Sequence of the second protein:
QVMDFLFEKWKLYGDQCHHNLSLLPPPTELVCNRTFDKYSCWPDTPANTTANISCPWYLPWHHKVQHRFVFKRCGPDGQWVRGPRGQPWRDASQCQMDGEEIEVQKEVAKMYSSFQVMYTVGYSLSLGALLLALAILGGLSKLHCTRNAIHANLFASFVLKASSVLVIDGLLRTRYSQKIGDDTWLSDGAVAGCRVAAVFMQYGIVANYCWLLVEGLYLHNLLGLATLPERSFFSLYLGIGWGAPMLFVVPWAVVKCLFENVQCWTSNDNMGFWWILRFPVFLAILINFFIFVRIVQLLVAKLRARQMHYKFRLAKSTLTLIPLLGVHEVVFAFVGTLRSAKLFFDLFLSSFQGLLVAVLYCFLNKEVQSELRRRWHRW

These two protein chains interact to form a complex.

Sequence of the first protein:
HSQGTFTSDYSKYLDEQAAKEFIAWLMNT

Residue-level contacts at the interface:
Residue N272 in the second protein contacts residue K12 in the first protein (closest heavy-atom distance 3.3 Å).
Residue L6 in the second protein interacts with residue F22 in the first protein (closest heavy-atom distance 3.6 Å).
Residue W278 in the second protein contacts residue G4 in the first protein (closest heavy-atom distance 3.7 Å).
Residue Q1 in the second protein contacts residue D15 in the first protein (closest heavy-atom distance 3.5 Å).
Residue Y112 in the second protein contacts residue Y13 in the first protein (closest heavy-atom distance 3.9 Å).
Residue T270 in the second protein is in contact with residue S11 in the first protein (closest heavy-atom distance 3.1 Å).
Residue Y176 in the second protein contacts residue D15 in the first protein (closest heavy-atom distance 2.8 Å).
Residue A92 in the second protein contacts residue M27 in the first protein (closest heavy-atom distance 3.9 Å).
Residue N272 in the second protein interacts with residue S8 in the first protein (closest heavy-atom distance 3.1 Å).
Residue Q267 in the second protein interacts with residue D15 in the first protein (closest heavy-atom distance 3.9 Å).
Residue V2 in the second protein contacts residue A19 in the first protein (closest heavy-atom distance 3.8 Å).
Residue L360 in the second protein contacts residue F6 in the first protein (closest heavy-atom distance 3.9 Å).
Residue Y176 in the second protein interacts with residue A18 in the first protein (closest heavy-atom distance 4.1 Å).
Residue L360 in the second protein contacts residue Q3 in the first protein (closest heavy-atom distance 4.2 Å).
Residue G86 in the second protein contacts residue N28 in the first protein (closest heavy-atom distance 3.2 Å).
Residue T270 in the second protein contacts residue S8 in the first protein (closest heavy-atom distance 3.8 Å).
Residue R85 in the second protein contacts residue N28 in the first protein (closest heavy-atom distance 3.3 Å).
Residue Y112 in the second protein is in contact with residue Y10 in the first protein (closest heavy-atom distance 4.0 Å).
Residue Y123 in the second protein is in contact with residue Q3 in the first protein (closest heavy-atom distance 4.2 Å).
Residue W10 in the second protein contacts residue F22 in the first protein (closest heavy-atom distance 4.0 Å).
Residue Q1 in the second protein is in contact with residue K12 in the first protein (closest heavy-atom distance 3.4 Å).
Residue Q116 in the second protein interacts with residue Y10 in the first protein (closest heavy-atom distance 3.4 Å).
Residue M3 in the second protein contacts residue D15 in the first protein (closest heavy-atom distance 4.1 Å).
Residue L6 in the second protein contacts residue A19 in the first protein (closest heavy-atom distance 4.0 Å).
Residue M3 in the second protein is in contact with residue A18 in the first protein (closest heavy-atom distance 3.5 Å).
Residue W278 in the second protein is in contact with residue T5 in the first protein (closest heavy-atom distance 4.2 Å).
Residue D37 in the second protein interacts with residue T29 in the first protein (closest heavy-atom distance 3.5 Å).
Residue M3 in the second protein is in contact with residue A19 in the first protein (closest heavy-atom distance 3.4 Å).
Residue Y213 in the second protein interacts with residue H1 in the first protein (closest heavy-atom distance 4.1 Å).
Residue W89 in the second protein is in contact with residue M27 in the first protein (closest heavy-atom distance 3.5 Å).
Residue S271 in the second protein interacts with residue S8 in the first protein (closest heavy-atom distance 4.0 Å).
Residue D182 in the second protein interacts with residue W25 in the first protein (closest heavy-atom distance 3.3 Å).
Residue L6 in the second protein contacts residue I23 in the first protein (closest heavy-atom distance 3.7 Å).
Residue R173 in the second protein contacts residue Y10 in the first protein (closest heavy-atom distance 3.1 Å).
Residue M3 in the second protein contacts residue F22 in the first protein (closest heavy-atom distance 3.8 Å).
Residue G181 in the second protein contacts residue W25 in the first protein (closest heavy-atom distance 3.0 Å).
Residue K38 in the second protein interacts with residue L26 in the first protein (closest heavy-atom distance 3.4 Å).
Residue W10 in the second protein contacts residue L26 in the first protein (closest heavy-atom distance 4.2 Å).
Residue R282 in the second protein contacts residue H1 in the first protein (closest heavy-atom distance 3.4 Å).
Residue S93 in the second protein contacts residue M27 in the first protein (closest heavy-atom distance 3.9 Å).
Residue Y112 in the second protein contacts residue D9 in the first protein (closest heavy-atom distance 3.1 Å).
Residue Y119 in the second protein contacts residue F6 in the first protein (closest heavy-atom distance 3.6 Å).
Residue S271 in the second protein interacts with residue D15 in the first protein (closest heavy-atom distance 3.7 Å).
Residue L281 in the second protein is in contact with residue H1 in the first protein (closest heavy-atom distance 3.9 Å).
Residue R85 in the second protein contacts residue T29 in the first protein (closest heavy-atom distance 3.4 Å).
Residue D359 in the second protein interacts with residue S2 in the first protein (closest heavy-atom distance 3.1 Å).
Residue V108 in the second protein is in contact with residue Y13 in the first protein (closest heavy-atom distance 4.1 Å).
Residue Y176 in the second protein interacts with residue L14 in the first protein (closest heavy-atom distance 3.6 Å).
Residue V285 in the second protein is in contact with residue H1 in the first protein (closest heavy-atom distance 3.3 Å).
Residue I209 in the second protein contacts residue Q3 in the first protein (closest heavy-atom distance 4.1 Å).
Residue K179 in the second protein interacts with residue E21 in the first protein (closest heavy-atom distance 3.5 Å).
Residue D183 in the second protein interacts with residue W25 in the first protein (closest heavy-atom distance 2.8 Å).
Residue A109 in the second protein is in contact with residue Y13 in the first protein (closest heavy-atom distance 3.2 Å).
Residue W278 in the second protein contacts residue H1 in the first protein (closest heavy-atom distance 3.4 Å).
Residue D37 in the second protein interacts with residue L26 in the first protein (closest heavy-atom distance 3.8 Å).
Residue S271 in the second protein contacts residue S11 in the first protein (closest heavy-atom distance 2.4 Å).
Residue D183 in the second protein contacts residue F22 in the first protein (closest heavy-atom distance 3.2 Å).
Residue L172 in the second protein is in contact with residue Y10 in the first protein (closest heavy-atom distance 4.0 Å).
Residue Y39 in the second protein contacts residue L26 in the first protein (closest heavy-atom distance 3.4 Å).
Residue K355 in the second protein interacts with residue S2 in the first protein (closest heavy-atom distance 4.2 Å).